Interface contacts:
Residue Y84 in chain A interacts with residue D20 in chain B (closest heavy-atom distance 3.9 Å).
Residue I45 in chain A contacts residue W14 in chain B (closest heavy-atom distance 3.6 Å).
Residue L38 in chain A interacts with residue W14 in chain B (closest heavy-atom distance 2.8 Å).
Residue V77 in chain A contacts residue A13 in chain B (closest heavy-atom distance 3.4 Å).
Residue H80 in chain A contacts residue D20 in chain B (closest heavy-atom distance 3.1 Å).
Residue H80 in chain A is in contact with residue L17 in chain B (closest heavy-atom distance 3.5 Å).
Residue V59 in chain A interacts with residue Y10 in chain B (closest heavy-atom distance 4.5 Å).
Residue Q56 in chain A contacts residue V8 in chain B (closest heavy-atom distance 4.7 Å).
Residue Q56 in chain A is in contact with residue C9 in chain B (closest heavy-atom distance 3.7 Å).
Residue M46 in chain A is in contact with residue Q7 in chain B (closest heavy-atom distance 4.5 Å).
Residue L38 in chain A is in contact with residue L17 in chain B (closest heavy-atom distance 3.4 Å).
Residue Y84 in chain A interacts with residue L17 in chain B (closest heavy-atom distance 2.9 Å).
Residue I45 in chain A contacts residue Y10 in chain B (closest heavy-atom distance 3.3 Å).
Residue Q56 in chain A is in contact with residue Q7 in chain B (closest heavy-atom distance 3.9 Å).
Residue M46 in chain A contacts residue Q11 in chain B (closest heavy-atom distance 3.8 Å).
Residue Q56 in chain A is in contact with residue A13 in chain B (closest heavy-atom distance 4.9 Å).
Residue L41 in chain A is in contact with residue W14 in chain B (closest heavy-atom distance 3.8 Å).
Residue V77 in chain A interacts with residue Y10 in chain B (closest heavy-atom distance 4.0 Å).
Residue Y84 in chain A is in contact with residue D19 in chain B (closest heavy-atom distance 4.9 Å).
Residue M46 in chain A is in contact with residue Y10 in chain B (closest heavy-atom distance 3.9 Å).
Residue F39 in chain A contacts residue W14 in chain B (closest heavy-atom distance 4.8 Å).
Residue Y88 in chain A is in contact with residue W21 in chain B (closest heavy-atom distance 2.9 Å).
Residue H80 in chain A interacts with residue C16 in chain B (closest heavy-atom distance 3.2 Å).
Residue K78 in chain A interacts with residue A13 in chain B (closest heavy-atom distance 4.6 Å).
Residue T10 in chain A contacts residue W21 in chain B (closest heavy-atom distance 3.6 Å).
Residue G42 in chain A interacts with residue Y10 in chain B (closest heavy-atom distance 3.3 Å).
Residue L38 in chain A contacts residue W21 in chain B (closest heavy-atom distance 4.4 Å).
Residue H57 in chain A is in contact with residue A13 in chain B (closest heavy-atom distance 4.1 Å).
Residue Y51 in chain A is in contact with residue Y10 in chain B (closest heavy-atom distance 4.2 Å).
Residue H80 in chain A contacts residue A13 in chain B (closest heavy-atom distance 4.7 Å).
Residue G42 in chain A is in contact with residue W14 in chain B (closest heavy-atom distance 3.3 Å).
Residue I83 in chain A is in contact with residue L17 in chain B (closest heavy-atom distance 4.3 Å).
Residue Y84 in chain A contacts residue W21 in chain B (closest heavy-atom distance 3.8 Å).
Residue M34 in chain A interacts with residue W21 in chain B (closest heavy-atom distance 3.5 Å).
Residue Y84 in chain A interacts with residue S18 in chain B (closest heavy-atom distance 3.8 Å).
Residue Y51 in chain A is in contact with residue Q7 in chain B (closest heavy-atom distance 3.7 Å).
Residue V77 in chain A contacts residue L17 in chain B (closest heavy-atom distance 4.0 Å).
Residue Q56 in chain A contacts residue Y10 in chain B (closest heavy-atom distance 3.1 Å).
Residue L38 in chain A contacts residue S18 in chain B (closest heavy-atom distance 3.9 Å).
Residue L41 in chain A interacts with residue Y10 in chain B (closest heavy-atom distance 4.9 Å).
Residue V77 in chain A contacts residue W14 in chain B (closest heavy-atom distance 3.7 Å).

Sequence of chain B:
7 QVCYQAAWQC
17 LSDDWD

Sequence of chain A:
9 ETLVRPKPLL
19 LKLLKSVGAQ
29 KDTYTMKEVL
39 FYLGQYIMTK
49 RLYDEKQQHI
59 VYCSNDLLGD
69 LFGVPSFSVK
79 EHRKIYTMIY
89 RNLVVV

The following describes two proteins that form a bound complex.